Residue-level contacts at the interface:
Residue Q70 in the first protein is in contact with residue D3 in the second protein (closest heavy-atom distance 4.1 Å).
Residue N80 in the first protein contacts residue M9 in the second protein (closest heavy-atom distance 2.6 Å).
Residue L81 in the first protein is in contact with residue M9 in the second protein (closest heavy-atom distance 3.9 Å).
Residue S77 in the first protein is in contact with residue T8 in the second protein (closest heavy-atom distance 3.1 Å).
Residue S150 in the first protein contacts residue E7 in the second protein (closest heavy-atom distance 3.2 Å).
Residue W73 in the first protein interacts with residue N5 in the second protein (closest heavy-atom distance 3.3 Å).
Residue F74 in the first protein contacts residue N5 in the second protein (closest heavy-atom distance 4.1 Å).
Residue I124 in the first protein contacts residue M9 in the second protein (closest heavy-atom distance 4.1 Å).
Residue T143 in the first protein is in contact with residue M9 in the second protein (closest heavy-atom distance 2.6 Å).
Residue Y59 in the first protein contacts residue A1 in the second protein (closest heavy-atom distance 4.2 Å).
Residue K146 in the first protein is in contact with residue E7 in the second protein (closest heavy-atom distance 3.5 Å).
Residue Q65 in the first protein interacts with residue E4 in the second protein (closest heavy-atom distance 4.4 Å).
Residue Y84 in the first protein is in contact with residue M9 in the second protein (closest heavy-atom distance 2.7 Å).
Residue Y156 in the first protein interacts with residue N5 in the second protein (closest heavy-atom distance 3.1 Å).
Residue Q70 in the first protein is in contact with residue E4 in the second protein (closest heavy-atom distance 3.4 Å).
Residue Y156 in the first protein is in contact with residue D3 in the second protein (closest heavy-atom distance 4.0 Å).
Residue K146 in the first protein is in contact with residue T8 in the second protein (closest heavy-atom distance 2.7 Å).
Residue Y45 in the first protein interacts with residue S2 in the second protein (closest heavy-atom distance 3.1 Å).
Residue L95 in the first protein contacts residue M9 in the second protein (closest heavy-atom distance 3.8 Å).
Residue G69 in the first protein is in contact with residue E4 in the second protein (closest heavy-atom distance 3.6 Å).
Residue F33 in the first protein is in contact with residue A1 in the second protein (closest heavy-atom distance 4.4 Å).
Residue F116 in the first protein contacts residue N5 in the second protein (closest heavy-atom distance 4.2 Å).
Residue W147 in the first protein interacts with residue M9 in the second protein (closest heavy-atom distance 3.6 Å).
Residue W73 in the first protein contacts residue M9 in the second protein (closest heavy-atom distance 3.9 Å).
Residue H155 in the first protein contacts residue M6 in the second protein (closest heavy-atom distance 3.3 Å).
Residue Y171 in the first protein contacts residue A1 in the second protein (closest heavy-atom distance 2.7 Å).
Residue H155 in the first protein is in contact with residue D3 in the second protein (closest heavy-atom distance 3.5 Å).
Residue S77 in the first protein contacts residue M9 in the second protein (closest heavy-atom distance 3.2 Å).
Residue M5 in the first protein interacts with residue A1 in the second protein (closest heavy-atom distance 3.8 Å).
Residue Y156 in the first protein interacts with residue E4 in the second protein (closest heavy-atom distance 4.7 Å).
Residue W147 in the first protein is in contact with residue T8 in the second protein (closest heavy-atom distance 2.8 Å).
Residue W167 in the first protein contacts residue A1 in the second protein (closest heavy-atom distance 3.6 Å).
Residue K66 in the first protein interacts with residue A1 in the second protein (closest heavy-atom distance 4.1 Å).
Residue Y159 in the first protein interacts with residue S2 in the second protein (closest heavy-atom distance 3.9 Å).
Residue Y159 in the first protein interacts with residue A1 in the second protein (closest heavy-atom distance 2.6 Å).
Residue N80 in the first protein is in contact with residue T8 in the second protein (closest heavy-atom distance 4.1 Å).
Residue K146 in the first protein interacts with residue M9 in the second protein (closest heavy-atom distance 2.9 Å).
Residue Y156 in the first protein is in contact with residue M6 in the second protein (closest heavy-atom distance 3.4 Å).
Residue V76 in the first protein interacts with residue T8 in the second protein (closest heavy-atom distance 3.5 Å).
Residue W73 in the first protein contacts residue T8 in the second protein (closest heavy-atom distance 3.4 Å).
Residue W73 in the first protein contacts residue E7 in the second protein (closest heavy-atom distance 2.9 Å).
Residue W147 in the first protein interacts with residue E7 in the second protein (closest heavy-atom distance 3.6 Å).
Residue Y7 in the first protein contacts residue S2 in the second protein (closest heavy-atom distance 3.3 Å).
Residue G151 in the first protein is in contact with residue M6 in the second protein (closest heavy-atom distance 4.6 Å).
Residue Q70 in the first protein contacts residue N5 in the second protein (closest heavy-atom distance 3.0 Å).
Residue Q97 in the first protein contacts residue N5 in the second protein (closest heavy-atom distance 2.6 Å).
Residue E63 in the first protein contacts residue S2 in the second protein (closest heavy-atom distance 3.4 Å).
Residue Y159 in the first protein is in contact with residue D3 in the second protein (closest heavy-atom distance 3.7 Å).
Residue L114 in the first protein is in contact with residue N5 in the second protein (closest heavy-atom distance 4.7 Å).
Residue E63 in the first protein is in contact with residue A1 in the second protein (closest heavy-atom distance 3.4 Å).
Residue H155 in the first protein is in contact with residue N5 in the second protein (closest heavy-atom distance 4.7 Å).
Residue F116 in the first protein contacts residue M9 in the second protein (closest heavy-atom distance 3.6 Å).
Residue K66 in the first protein contacts residue S2 in the second protein (closest heavy-atom distance 2.7 Å).
Residue Y123 in the first protein interacts with residue M9 in the second protein (closest heavy-atom distance 3.4 Å).
Residue Y7 in the first protein interacts with residue A1 in the second protein (closest heavy-atom distance 2.8 Å).
Residue K66 in the first protein is in contact with residue E4 in the second protein (closest heavy-atom distance 3.4 Å).
Residue H155 in the first protein is in contact with residue E4 in the second protein (closest heavy-atom distance 3.0 Å).
Residue W73 in the first protein interacts with residue M6 in the second protein (closest heavy-atom distance 3.3 Å).
Residue A152 in the first protein interacts with residue M6 in the second protein (closest heavy-atom distance 3.8 Å).
Residue S150 in the first protein contacts residue M6 in the second protein (closest heavy-atom distance 3.4 Å).

Sequence of the second protein:
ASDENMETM

Sequence of the first protein:
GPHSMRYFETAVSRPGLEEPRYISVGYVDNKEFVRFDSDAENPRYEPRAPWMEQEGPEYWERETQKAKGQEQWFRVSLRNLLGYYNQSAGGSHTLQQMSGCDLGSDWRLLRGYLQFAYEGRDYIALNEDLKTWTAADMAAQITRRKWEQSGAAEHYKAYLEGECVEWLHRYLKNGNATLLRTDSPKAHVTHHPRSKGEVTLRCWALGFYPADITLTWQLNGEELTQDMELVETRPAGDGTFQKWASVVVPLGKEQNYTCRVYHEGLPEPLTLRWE

The following describes two proteins that form a bound complex.